This data describes a binding interaction between two proteins.

Sequence of chain B:
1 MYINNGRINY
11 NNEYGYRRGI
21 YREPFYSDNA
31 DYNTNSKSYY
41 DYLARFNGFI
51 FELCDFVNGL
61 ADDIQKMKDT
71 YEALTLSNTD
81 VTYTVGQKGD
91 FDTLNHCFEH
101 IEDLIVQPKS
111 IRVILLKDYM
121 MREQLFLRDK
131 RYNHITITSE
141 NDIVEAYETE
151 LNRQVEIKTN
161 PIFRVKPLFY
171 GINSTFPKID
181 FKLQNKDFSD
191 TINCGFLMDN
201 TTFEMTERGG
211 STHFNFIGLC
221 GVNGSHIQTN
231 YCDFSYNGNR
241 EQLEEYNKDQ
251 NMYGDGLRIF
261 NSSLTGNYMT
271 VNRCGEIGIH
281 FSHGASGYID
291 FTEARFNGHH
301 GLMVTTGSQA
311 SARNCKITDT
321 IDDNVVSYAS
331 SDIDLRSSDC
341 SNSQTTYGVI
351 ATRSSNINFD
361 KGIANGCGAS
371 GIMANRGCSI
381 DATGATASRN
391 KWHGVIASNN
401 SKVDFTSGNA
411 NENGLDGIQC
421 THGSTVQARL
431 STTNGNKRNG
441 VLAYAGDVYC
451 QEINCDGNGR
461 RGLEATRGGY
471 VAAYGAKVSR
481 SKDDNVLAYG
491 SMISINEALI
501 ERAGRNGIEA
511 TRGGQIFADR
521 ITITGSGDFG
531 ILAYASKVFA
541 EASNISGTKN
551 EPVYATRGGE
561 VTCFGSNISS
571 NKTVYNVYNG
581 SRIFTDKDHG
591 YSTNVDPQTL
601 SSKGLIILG

Contacts between the two chains:
Residue Y26 in chain B contacts residue A173 in chain A (closest heavy-atom distance 4.3 Å).
Residue D28 in chain B interacts with residue E31 in chain A (closest heavy-atom distance 3.4 Å).
Residue Y32 in chain B contacts residue M30 in chain A (closest heavy-atom distance 3.8 Å).
Residue S27 in chain B contacts residue N34 in chain A (closest heavy-atom distance 4.5 Å).
Residue F25 in chain B interacts with residue R33 in chain A (closest heavy-atom distance 4.8 Å).
Residue Y26 in chain B interacts with residue D170 in chain A (closest heavy-atom distance 3.6 Å).
Residue Y32 in chain B interacts with residue R27 in chain A (closest heavy-atom distance 3.6 Å).
Residue Y26 in chain B interacts with residue N34 in chain A (closest heavy-atom distance 2.8 Å).
Residue N33 in chain B is in contact with residue R33 in chain A (closest heavy-atom distance 4.9 Å).
Residue Y26 in chain B interacts with residue E174 in chain A (closest heavy-atom distance 2.4 Å).
Residue F25 in chain B interacts with residue E174 in chain A (closest heavy-atom distance 4.7 Å).
Residue Y32 in chain B contacts residue D26 in chain A (closest heavy-atom distance 3.3 Å).
Residue Y26 in chain B is in contact with residue R33 in chain A (closest heavy-atom distance 3.8 Å).
Residue Y26 in chain B contacts residue R37 in chain A (closest heavy-atom distance 3.5 Å).
Residue D28 in chain B contacts residue N34 in chain A (closest heavy-atom distance 3.9 Å).
Residue D31 in chain B is in contact with residue M30 in chain A (closest heavy-atom distance 4.5 Å).
Residue Y32 in chain B is in contact with residue E23 in chain A (closest heavy-atom distance 2.9 Å).
Residue D31 in chain B interacts with residue R27 in chain A (closest heavy-atom distance 2.9 Å).

Sequence of chain A:
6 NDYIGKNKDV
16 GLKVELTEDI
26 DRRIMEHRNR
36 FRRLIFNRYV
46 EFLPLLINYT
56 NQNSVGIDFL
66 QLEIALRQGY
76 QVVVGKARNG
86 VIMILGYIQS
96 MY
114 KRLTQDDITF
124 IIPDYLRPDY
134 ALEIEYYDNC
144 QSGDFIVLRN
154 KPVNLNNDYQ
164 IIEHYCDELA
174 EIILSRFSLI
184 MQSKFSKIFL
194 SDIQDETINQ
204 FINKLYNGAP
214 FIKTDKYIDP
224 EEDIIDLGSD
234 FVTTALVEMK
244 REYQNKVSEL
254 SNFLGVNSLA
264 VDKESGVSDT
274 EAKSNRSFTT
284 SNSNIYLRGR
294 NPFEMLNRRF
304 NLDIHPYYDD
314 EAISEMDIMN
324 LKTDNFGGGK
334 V